Contacts between the two chains:
Residue F327 in protein 1 contacts residue R332 in protein 2 (closest heavy-atom distance 3.2 Å).
Residue L333 in protein 1 interacts with residue Y323 in protein 2 (closest heavy-atom distance 3.6 Å).
Residue V433 in protein 1 interacts with residue Q467 in protein 2 (closest heavy-atom distance 4.7 Å).
Residue M426 in protein 1 contacts residue Y429 in protein 2 (closest heavy-atom distance 4.4 Å).
Residue L468 in protein 1 contacts residue G464 in protein 2 (closest heavy-atom distance 4.9 Å).
Residue Y323 in protein 1 interacts with residue M331 in protein 2 (closest heavy-atom distance 4.2 Å).
Residue Y429 in protein 1 is in contact with residue L468 in protein 2 (closest heavy-atom distance 3.7 Å).
Residue E334 in protein 1 is in contact with residue E316 in protein 2 (closest heavy-atom distance 4.0 Å).
Residue L468 in protein 1 is in contact with residue A430 in protein 2 (closest heavy-atom distance 3.9 Å).
Residue V437 in protein 1 contacts residue Q467 in protein 2 (closest heavy-atom distance 4.3 Å).
Residue G464 in protein 1 interacts with residue L468 in protein 2 (closest heavy-atom distance 4.9 Å).
Residue G464 in protein 1 is in contact with residue Y465 in protein 2 (closest heavy-atom distance 3.7 Å).
Residue M331 in protein 1 is in contact with residue T326 in protein 2 (closest heavy-atom distance 3.3 Å).
Residue E334 in protein 1 contacts residue Y323 in protein 2 (closest heavy-atom distance 3.4 Å).
Residue P460 in protein 1 interacts with residue E461 in protein 2 (closest heavy-atom distance 4.2 Å).
Residue Q467 in protein 1 interacts with residue Y465 in protein 2 (closest heavy-atom distance 2.7 Å).
Residue E461 in protein 1 interacts with residue G464 in protein 2 (closest heavy-atom distance 4.5 Å).
Residue M331 in protein 1 interacts with residue Y323 in protein 2 (closest heavy-atom distance 4.2 Å).
Residue T463 in protein 1 interacts with residue E461 in protein 2 (closest heavy-atom distance 3.8 Å).
Residue Y465 in protein 1 is in contact with residue Q467 in protein 2 (closest heavy-atom distance 2.7 Å).
Residue M426 in protein 1 interacts with residue M426 in protein 2 (closest heavy-atom distance 3.6 Å).
Residue L468 in protein 1 contacts residue V433 in protein 2 (closest heavy-atom distance 3.9 Å).
Residue T463 in protein 1 contacts residue Y465 in protein 2 (closest heavy-atom distance 4.0 Å).
Residue G464 in protein 1 is in contact with residue E461 in protein 2 (closest heavy-atom distance 4.5 Å).
Residue Y323 in protein 1 interacts with residue R332 in protein 2 (closest heavy-atom distance 3.8 Å).
Residue R332 in protein 1 interacts with residue F327 in protein 2 (closest heavy-atom distance 3.1 Å).
Residue Y429 in protein 1 is in contact with residue Q467 in protein 2 (closest heavy-atom distance 4.6 Å).
Residue Y323 in protein 1 is in contact with residue L333 in protein 2 (closest heavy-atom distance 3.6 Å).
Residue Q467 in protein 1 interacts with residue V433 in protein 2 (closest heavy-atom distance 4.7 Å).
Residue Y429 in protein 1 interacts with residue V471 in protein 2 (closest heavy-atom distance 3.0 Å).
Residue E461 in protein 1 interacts with residue Y458 in protein 2 (closest heavy-atom distance 4.1 Å).
Residue T326 in protein 1 is in contact with residue R332 in protein 2 (closest heavy-atom distance 3.2 Å).
Residue Q467 in protein 1 is in contact with residue Y429 in protein 2 (closest heavy-atom distance 4.6 Å).
Residue A430 in protein 1 contacts residue L468 in protein 2 (closest heavy-atom distance 3.9 Å).
Residue L468 in protein 1 contacts residue Y429 in protein 2 (closest heavy-atom distance 3.6 Å).
Residue R332 in protein 1 is in contact with residue Y323 in protein 2 (closest heavy-atom distance 3.8 Å).
Residue Y465 in protein 1 interacts with residue G464 in protein 2 (closest heavy-atom distance 3.7 Å).
Residue V433 in protein 1 interacts with residue L468 in protein 2 (closest heavy-atom distance 3.9 Å).
Residue T326 in protein 1 contacts residue M331 in protein 2 (closest heavy-atom distance 3.3 Å).
Residue V471 in protein 1 interacts with residue Y429 in protein 2 (closest heavy-atom distance 3.0 Å).
Residue E334 in protein 1 contacts residue F327 in protein 2 (closest heavy-atom distance 4.7 Å).
Residue R332 in protein 1 is in contact with residue T326 in protein 2 (closest heavy-atom distance 3.2 Å).
Residue E316 in protein 1 contacts residue E334 in protein 2 (closest heavy-atom distance 4.0 Å).
Residue Y458 in protein 1 contacts residue E461 in protein 2 (closest heavy-atom distance 4.1 Å).
Residue L468 in protein 1 is in contact with residue Y465 in protein 2 (closest heavy-atom distance 4.0 Å).
Residue E461 in protein 1 contacts residue P460 in protein 2 (closest heavy-atom distance 4.2 Å).
Residue G464 in protein 1 contacts residue G464 in protein 2 (closest heavy-atom distance 3.9 Å).
Residue E461 in protein 1 contacts residue T463 in protein 2 (closest heavy-atom distance 3.8 Å).
Residue Y429 in protein 1 interacts with residue M426 in protein 2 (closest heavy-atom distance 4.3 Å).
Residue F327 in protein 1 interacts with residue E334 in protein 2 (closest heavy-atom distance 4.7 Å).
Residue Y465 in protein 1 interacts with residue T463 in protein 2 (closest heavy-atom distance 4.0 Å).
Residue Q467 in protein 1 contacts residue V437 in protein 2 (closest heavy-atom distance 4.3 Å).
Residue Y323 in protein 1 interacts with residue E334 in protein 2 (closest heavy-atom distance 3.4 Å).
Residue Y465 in protein 1 contacts residue L468 in protein 2 (closest heavy-atom distance 4.0 Å).
Residue L468 in protein 1 contacts residue L468 in protein 2 (closest heavy-atom distance 3.5 Å).
Residue Q422 in protein 1 is in contact with residue Q422 in protein 2 (closest heavy-atom distance 4.2 Å).
Residue P460 in protein 1 is in contact with residue P460 in protein 2 (closest heavy-atom distance 3.5 Å).

Sequence of protein 1:
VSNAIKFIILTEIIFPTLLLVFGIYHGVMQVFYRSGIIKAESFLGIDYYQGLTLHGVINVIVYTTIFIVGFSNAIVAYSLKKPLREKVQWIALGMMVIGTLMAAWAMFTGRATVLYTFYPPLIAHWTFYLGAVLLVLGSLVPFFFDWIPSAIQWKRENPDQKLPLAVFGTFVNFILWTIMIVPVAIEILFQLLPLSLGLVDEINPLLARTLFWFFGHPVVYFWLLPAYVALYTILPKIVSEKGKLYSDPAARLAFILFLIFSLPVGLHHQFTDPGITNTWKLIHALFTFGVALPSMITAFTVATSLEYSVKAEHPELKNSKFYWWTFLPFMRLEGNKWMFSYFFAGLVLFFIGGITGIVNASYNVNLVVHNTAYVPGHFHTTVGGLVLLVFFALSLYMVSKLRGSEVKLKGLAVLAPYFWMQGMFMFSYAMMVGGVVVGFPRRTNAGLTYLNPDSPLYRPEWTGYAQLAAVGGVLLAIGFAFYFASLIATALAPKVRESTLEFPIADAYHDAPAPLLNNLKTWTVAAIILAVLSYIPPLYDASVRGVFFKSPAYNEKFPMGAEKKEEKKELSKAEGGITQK

Sequence of protein 2:
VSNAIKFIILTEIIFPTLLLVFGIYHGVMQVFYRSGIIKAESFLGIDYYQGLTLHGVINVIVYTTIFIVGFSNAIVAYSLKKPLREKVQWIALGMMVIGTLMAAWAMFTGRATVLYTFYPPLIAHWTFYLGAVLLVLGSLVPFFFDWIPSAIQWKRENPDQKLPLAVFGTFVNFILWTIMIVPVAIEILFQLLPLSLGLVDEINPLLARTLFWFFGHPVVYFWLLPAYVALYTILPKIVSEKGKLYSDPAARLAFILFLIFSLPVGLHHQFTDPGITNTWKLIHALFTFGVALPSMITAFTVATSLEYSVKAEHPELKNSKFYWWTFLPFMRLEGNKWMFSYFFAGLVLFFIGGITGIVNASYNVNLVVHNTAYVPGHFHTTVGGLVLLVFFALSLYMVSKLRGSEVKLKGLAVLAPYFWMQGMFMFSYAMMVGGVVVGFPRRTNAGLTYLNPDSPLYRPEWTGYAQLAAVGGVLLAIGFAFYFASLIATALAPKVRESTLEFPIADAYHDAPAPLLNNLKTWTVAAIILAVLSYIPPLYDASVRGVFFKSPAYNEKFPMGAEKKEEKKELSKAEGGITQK

These two protein chains interact to form a complex.